This data describes a binding interaction between two proteins.

Sequence of the first protein:
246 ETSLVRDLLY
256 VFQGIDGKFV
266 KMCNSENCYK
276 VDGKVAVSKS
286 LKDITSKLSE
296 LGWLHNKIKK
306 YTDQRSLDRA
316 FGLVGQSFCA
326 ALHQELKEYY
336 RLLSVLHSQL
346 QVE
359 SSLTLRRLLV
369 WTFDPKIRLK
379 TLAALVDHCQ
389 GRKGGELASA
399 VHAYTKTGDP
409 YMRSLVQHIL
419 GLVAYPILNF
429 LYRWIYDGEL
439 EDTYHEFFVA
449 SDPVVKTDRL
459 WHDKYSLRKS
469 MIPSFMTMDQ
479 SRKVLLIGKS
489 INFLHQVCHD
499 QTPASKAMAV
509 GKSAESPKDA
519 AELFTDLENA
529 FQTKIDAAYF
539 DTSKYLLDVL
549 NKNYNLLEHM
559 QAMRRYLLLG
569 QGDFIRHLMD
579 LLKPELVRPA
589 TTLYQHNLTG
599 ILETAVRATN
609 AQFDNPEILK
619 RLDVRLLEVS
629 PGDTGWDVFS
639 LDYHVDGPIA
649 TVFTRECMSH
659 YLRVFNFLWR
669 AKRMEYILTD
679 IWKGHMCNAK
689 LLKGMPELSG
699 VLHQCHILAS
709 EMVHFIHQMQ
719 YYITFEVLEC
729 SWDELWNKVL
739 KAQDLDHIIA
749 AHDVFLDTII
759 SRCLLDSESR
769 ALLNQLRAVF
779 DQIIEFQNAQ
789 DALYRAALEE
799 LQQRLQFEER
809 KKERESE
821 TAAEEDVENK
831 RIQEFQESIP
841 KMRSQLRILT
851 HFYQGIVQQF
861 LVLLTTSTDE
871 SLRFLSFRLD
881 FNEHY

Sequence of the second protein:
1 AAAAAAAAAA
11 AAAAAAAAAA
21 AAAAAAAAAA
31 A

Interface contacts:
Residue S343 in the first protein interacts with residue A20 in the second protein (closest heavy-atom distance 5.0 Å).
Residue V340 in the first protein contacts residue A23 in the second protein (closest heavy-atom distance 3.8 Å).
Residue W369 in the first protein contacts residue A27 in the second protein (closest heavy-atom distance 3.6 Å).
Residue R365 in the first protein is in contact with residue A30 in the second protein (closest heavy-atom distance 3.3 Å).
Residue W369 in the first protein interacts with residue A26 in the second protein (closest heavy-atom distance 4.6 Å).
Residue V340 in the first protein contacts residue A20 in the second protein (closest heavy-atom distance 4.5 Å).
Residue S359 in the first protein is in contact with residue A31 in the second protein (closest heavy-atom distance 4.6 Å).
Residue R365 in the first protein is in contact with residue A26 in the second protein (closest heavy-atom distance 3.3 Å).
Residue R365 in the first protein interacts with residue A27 in the second protein (closest heavy-atom distance 4.2 Å).
Residue S359 in the first protein interacts with residue A27 in the second protein (closest heavy-atom distance 3.3 Å).
Residue R365 in the first protein is in contact with residue A31 in the second protein (closest heavy-atom distance 3.2 Å).
Residue V340 in the first protein interacts with residue A19 in the second protein (closest heavy-atom distance 4.5 Å).